Sequence of the second protein:
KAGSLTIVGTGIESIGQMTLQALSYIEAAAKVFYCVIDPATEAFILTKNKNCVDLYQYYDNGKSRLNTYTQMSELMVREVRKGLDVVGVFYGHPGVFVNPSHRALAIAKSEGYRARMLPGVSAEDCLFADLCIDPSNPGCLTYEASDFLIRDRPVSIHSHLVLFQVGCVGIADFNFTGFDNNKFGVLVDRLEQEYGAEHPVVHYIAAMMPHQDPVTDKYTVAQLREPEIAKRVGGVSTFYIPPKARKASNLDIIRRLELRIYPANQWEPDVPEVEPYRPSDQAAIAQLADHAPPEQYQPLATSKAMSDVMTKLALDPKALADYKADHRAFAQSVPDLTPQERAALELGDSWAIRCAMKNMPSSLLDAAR

These two protein chains interact to form a complex.

Sequence of the first protein:
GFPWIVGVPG

Residue-level contacts at the interface:
Residue Y75 in the second protein contacts residue G9 in the first protein (closest heavy-atom distance 3.7 Å).
Residue G241 in the second protein interacts with residue P3 in the first protein (closest heavy-atom distance 3.8 Å).
Residue G240 in the second protein contacts residue W4 in the first protein (closest heavy-atom distance 4.8 Å).
Residue I43 in the second protein contacts residue P3 in the first protein (closest heavy-atom distance 4.3 Å).
Residue Y75 in the second protein contacts residue I6 in the first protein (closest heavy-atom distance 2.6 Å).
Residue E150 in the second protein interacts with residue V10 in the first protein (closest heavy-atom distance 3.2 Å).
Residue G184 in the second protein contacts residue F2 in the first protein (closest heavy-atom distance 4.5 Å).
Residue D179 in the second protein interacts with residue W4 in the first protein (closest heavy-atom distance 4.2 Å).
Residue G184 in the second protein is in contact with residue W4 in the first protein (closest heavy-atom distance 4.1 Å).
Residue R157 in the second protein contacts residue V10 in the first protein (closest heavy-atom distance 4.1 Å).
Residue F180 in the second protein is in contact with residue W4 in the first protein (closest heavy-atom distance 3.2 Å).
Residue I156 in the second protein is in contact with residue V10 in the first protein (closest heavy-atom distance 3.9 Å).
Residue T183 in the second protein interacts with residue F2 in the first protein (closest heavy-atom distance 4.8 Å).
Residue S152 in the second protein is in contact with residue V10 in the first protein (closest heavy-atom distance 4.2 Å).
Residue D153 in the second protein interacts with residue V10 in the first protein (closest heavy-atom distance 3.9 Å).
Residue R71 in the second protein is in contact with residue I6 in the first protein (closest heavy-atom distance 3.5 Å).
Residue N105 in the second protein contacts residue V8 in the first protein (closest heavy-atom distance 3.8 Å).
Residue K237 in the second protein interacts with residue F2 in the first protein (closest heavy-atom distance 4.5 Å).
Residue R71 in the second protein interacts with residue G9 in the first protein (closest heavy-atom distance 3.6 Å).
Residue C174 in the second protein contacts residue I6 in the first protein (closest heavy-atom distance 3.7 Å).
Residue N181 in the second protein contacts residue W4 in the first protein (closest heavy-atom distance 4.2 Å).
Residue G173 in the second protein interacts with residue W4 in the first protein (closest heavy-atom distance 3.2 Å).
Residue R157 in the second protein contacts residue P11 in the first protein (closest heavy-atom distance 2.9 Å).
Residue G241 in the second protein contacts residue I6 in the first protein (closest heavy-atom distance 3.5 Å).
Residue F185 in the second protein is in contact with residue W4 in the first protein (closest heavy-atom distance 3.4 Å).
Residue G241 in the second protein contacts residue W4 in the first protein (closest heavy-atom distance 3.8 Å).
Residue Q171 in the second protein interacts with residue V8 in the first protein (closest heavy-atom distance 3.3 Å).
Residue A178 in the second protein interacts with residue G12 in the first protein (closest heavy-atom distance 3.4 Å).
Residue R71 in the second protein is in contact with residue V8 in the first protein (closest heavy-atom distance 2.9 Å).
Residue I156 in the second protein interacts with residue P11 in the first protein (closest heavy-atom distance 4.7 Å).
Residue C174 in the second protein interacts with residue W4 in the first protein (closest heavy-atom distance 3.0 Å).
Residue F185 in the second protein is in contact with residue F2 in the first protein (closest heavy-atom distance 4.9 Å).
Residue V104 in the second protein interacts with residue V8 in the first protein (closest heavy-atom distance 3.9 Å).
Residue I177 in the second protein contacts residue W4 in the first protein (closest heavy-atom distance 4.1 Å).
Residue R71 in the second protein interacts with residue W4 in the first protein (closest heavy-atom distance 4.8 Å).
Residue Y62 in the second protein contacts residue W4 in the first protein (closest heavy-atom distance 4.6 Å).
Residue F182 in the second protein interacts with residue F2 in the first protein (closest heavy-atom distance 4.3 Å).
Residue Q171 in the second protein interacts with residue I6 in the first protein (closest heavy-atom distance 2.9 Å).
Residue F103 in the second protein is in contact with residue V8 in the first protein (closest heavy-atom distance 3.6 Å).
Residue Y65 in the second protein is in contact with residue I6 in the first protein (closest heavy-atom distance 2.6 Å).
Residue E150 in the second protein contacts residue V8 in the first protein (closest heavy-atom distance 4.6 Å).
Residue Y75 in the second protein interacts with residue V8 in the first protein (closest heavy-atom distance 2.8 Å).
Residue V242 in the second protein interacts with residue P3 in the first protein (closest heavy-atom distance 3.8 Å).
Residue Y97 in the second protein contacts residue I6 in the first protein (closest heavy-atom distance 4.7 Å).